Residue-level contacts at the interface:
Residue Y200 in chain B is in contact with residue A3 in chain A (closest heavy-atom distance 3.0 Å).
Residue S201 in chain B is in contact with residue C5 in chain A (closest heavy-atom distance 4.2 Å).
Residue Y200 in chain B interacts with residue W1 in chain A (closest heavy-atom distance 4.4 Å).
Residue S201 in chain B contacts residue A3 in chain A (closest heavy-atom distance 4.0 Å).
Residue G199 in chain B contacts residue A3 in chain A (closest heavy-atom distance 2.5 Å).
Residue S201 in chain B is in contact with residue W1 in chain A (closest heavy-atom distance 4.3 Å).
Residue V249 in chain B is in contact with residue A3 in chain A (closest heavy-atom distance 4.9 Å).
Residue G199 in chain B interacts with residue W1 in chain A (closest heavy-atom distance 3.0 Å).
Residue T196 in chain B interacts with residue W1 in chain A (closest heavy-atom distance 3.4 Å).

These two protein chains interact to form a complex.

Sequence of chain A:
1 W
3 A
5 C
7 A

Sequence of chain B:
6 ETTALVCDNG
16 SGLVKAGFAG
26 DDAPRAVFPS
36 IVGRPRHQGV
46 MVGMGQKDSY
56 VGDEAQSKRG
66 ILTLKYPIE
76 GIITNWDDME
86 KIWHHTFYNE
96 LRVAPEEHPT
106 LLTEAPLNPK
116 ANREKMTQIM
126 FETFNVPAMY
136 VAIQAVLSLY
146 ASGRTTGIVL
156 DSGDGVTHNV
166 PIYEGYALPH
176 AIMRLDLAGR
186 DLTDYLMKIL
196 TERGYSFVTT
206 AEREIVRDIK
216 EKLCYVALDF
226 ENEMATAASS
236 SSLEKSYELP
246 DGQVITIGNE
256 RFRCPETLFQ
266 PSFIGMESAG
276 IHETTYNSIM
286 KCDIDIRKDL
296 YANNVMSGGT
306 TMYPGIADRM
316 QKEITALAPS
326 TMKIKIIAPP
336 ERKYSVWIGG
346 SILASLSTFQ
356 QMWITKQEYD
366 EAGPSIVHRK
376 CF